Sequence of the first protein:
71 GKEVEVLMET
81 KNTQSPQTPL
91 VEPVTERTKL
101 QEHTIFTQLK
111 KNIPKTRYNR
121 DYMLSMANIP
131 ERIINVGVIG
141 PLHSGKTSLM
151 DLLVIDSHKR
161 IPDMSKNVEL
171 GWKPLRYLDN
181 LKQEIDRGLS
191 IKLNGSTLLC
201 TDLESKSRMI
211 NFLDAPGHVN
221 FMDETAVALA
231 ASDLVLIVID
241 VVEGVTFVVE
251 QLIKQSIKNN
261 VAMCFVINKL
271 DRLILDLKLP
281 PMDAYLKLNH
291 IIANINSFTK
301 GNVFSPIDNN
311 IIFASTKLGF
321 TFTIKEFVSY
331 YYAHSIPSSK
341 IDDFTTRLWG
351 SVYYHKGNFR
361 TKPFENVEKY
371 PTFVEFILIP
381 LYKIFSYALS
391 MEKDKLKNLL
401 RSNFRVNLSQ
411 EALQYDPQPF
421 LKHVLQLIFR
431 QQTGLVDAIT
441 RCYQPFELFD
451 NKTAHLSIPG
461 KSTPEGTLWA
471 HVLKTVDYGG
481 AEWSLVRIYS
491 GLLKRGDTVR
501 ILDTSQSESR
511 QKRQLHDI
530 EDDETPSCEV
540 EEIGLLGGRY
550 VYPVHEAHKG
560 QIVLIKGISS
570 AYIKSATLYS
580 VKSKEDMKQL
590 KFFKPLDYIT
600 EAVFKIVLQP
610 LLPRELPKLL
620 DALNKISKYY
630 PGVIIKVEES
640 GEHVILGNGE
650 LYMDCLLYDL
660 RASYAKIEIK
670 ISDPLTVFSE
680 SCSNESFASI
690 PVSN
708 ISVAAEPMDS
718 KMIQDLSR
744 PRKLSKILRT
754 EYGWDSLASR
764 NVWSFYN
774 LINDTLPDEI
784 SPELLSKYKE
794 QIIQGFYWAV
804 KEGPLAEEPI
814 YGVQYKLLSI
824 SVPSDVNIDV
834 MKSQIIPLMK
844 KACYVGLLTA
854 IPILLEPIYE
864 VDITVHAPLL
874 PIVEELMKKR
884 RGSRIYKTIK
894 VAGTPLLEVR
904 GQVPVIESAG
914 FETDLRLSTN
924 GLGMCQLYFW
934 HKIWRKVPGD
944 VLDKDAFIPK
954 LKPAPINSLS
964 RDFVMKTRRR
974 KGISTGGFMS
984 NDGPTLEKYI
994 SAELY

Sequence of the second protein:
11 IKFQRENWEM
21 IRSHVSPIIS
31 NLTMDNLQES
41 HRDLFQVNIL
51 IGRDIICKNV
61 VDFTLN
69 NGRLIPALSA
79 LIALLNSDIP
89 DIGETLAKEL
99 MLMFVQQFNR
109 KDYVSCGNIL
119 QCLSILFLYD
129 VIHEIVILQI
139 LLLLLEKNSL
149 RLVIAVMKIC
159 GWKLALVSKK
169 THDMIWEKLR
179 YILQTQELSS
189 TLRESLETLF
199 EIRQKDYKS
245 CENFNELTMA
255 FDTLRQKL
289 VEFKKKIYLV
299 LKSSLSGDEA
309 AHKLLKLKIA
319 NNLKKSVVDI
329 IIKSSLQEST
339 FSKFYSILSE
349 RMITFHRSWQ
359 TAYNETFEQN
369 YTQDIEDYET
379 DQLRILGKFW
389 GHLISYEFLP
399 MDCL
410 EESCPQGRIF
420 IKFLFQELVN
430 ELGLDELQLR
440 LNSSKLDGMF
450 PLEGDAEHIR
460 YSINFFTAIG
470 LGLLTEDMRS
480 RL

Interface contacts:
Residue K893 in the first protein interacts with residue E195 in the second protein (closest heavy-atom distance 5.0 Å).
Residue K893 in the first protein is in contact with residue E199 in the second protein (closest heavy-atom distance 4.7 Å).
Residue A870 in the first protein is in contact with residue Q202 in the second protein (closest heavy-atom distance 4.5 Å).
Residue L286 in the first protein interacts with residue Q182 in the second protein (closest heavy-atom distance 4.2 Å).

The following describes two proteins that form a bound complex.